Sequence of protein 1:
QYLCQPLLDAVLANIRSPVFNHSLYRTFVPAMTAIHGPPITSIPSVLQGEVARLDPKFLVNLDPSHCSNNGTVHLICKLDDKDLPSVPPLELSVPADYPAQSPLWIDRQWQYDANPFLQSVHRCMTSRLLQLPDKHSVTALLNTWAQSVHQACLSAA

Sequence of protein 2:
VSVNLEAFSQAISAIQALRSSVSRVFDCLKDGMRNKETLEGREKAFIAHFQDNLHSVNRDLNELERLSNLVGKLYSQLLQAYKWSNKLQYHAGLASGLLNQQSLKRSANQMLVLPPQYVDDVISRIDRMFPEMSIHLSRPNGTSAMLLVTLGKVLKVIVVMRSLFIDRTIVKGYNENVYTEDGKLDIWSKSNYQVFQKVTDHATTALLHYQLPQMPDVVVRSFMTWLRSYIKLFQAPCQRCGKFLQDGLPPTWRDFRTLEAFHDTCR

Residue-level contacts at the interface:
Residue K36 in protein 2 interacts with residue V643 in protein 1 (closest heavy-atom distance 3.7 Å).
Residue F56 in protein 2 contacts residue L621 in protein 1 (closest heavy-atom distance 3.7 Å).
Residue L35 in protein 2 contacts residue F642 in protein 1 (closest heavy-atom distance 3.7 Å).
Residue L60 in protein 2 interacts with residue L621 in protein 1 (closest heavy-atom distance 4.9 Å).
Residue M39 in protein 2 interacts with residue L638 in protein 1 (closest heavy-atom distance 4.8 Å).
Residue L35 in protein 2 is in contact with residue V625 in protein 1 (closest heavy-atom distance 4.6 Å).
Residue K36 in protein 2 contacts residue N635 in protein 1 (closest heavy-atom distance 4.9 Å).
Residue L60 in protein 2 is in contact with residue L622 in protein 1 (closest heavy-atom distance 4.3 Å).
Residue L67 in protein 2 contacts residue L617 in protein 1 (closest heavy-atom distance 3.8 Å).
Residue K36 in protein 2 is in contact with residue Y639 in protein 1 (closest heavy-atom distance 4.3 Å).
Residue E49 in protein 2 is in contact with residue R630 in protein 1 (closest heavy-atom distance 3.2 Å).
Residue D33 in protein 2 is in contact with residue H650 in protein 1 (closest heavy-atom distance 4.3 Å).
Residue G38 in protein 2 interacts with residue N635 in protein 1 (closest heavy-atom distance 4.2 Å).
Residue L35 in protein 2 interacts with residue L621 in protein 1 (closest heavy-atom distance 4.2 Å).
Residue S29 in protein 2 is in contact with residue M646 in protein 1 (closest heavy-atom distance 4.1 Å).
Residue D33 in protein 2 contacts residue M646 in protein 1 (closest heavy-atom distance 3.4 Å).
Residue F52 in protein 2 interacts with residue F634 in protein 1 (closest heavy-atom distance 4.0 Å).
Residue F52 in protein 2 is in contact with residue I629 in protein 1 (closest heavy-atom distance 4.4 Å).
Residue K36 in protein 2 is in contact with residue M646 in protein 1 (closest heavy-atom distance 4.7 Å).
Residue M39 in protein 2 interacts with residue I629 in protein 1 (closest heavy-atom distance 4.5 Å).
Residue K36 in protein 2 is in contact with residue L638 in protein 1 (closest heavy-atom distance 4.4 Å).
Residue F32 in protein 2 is in contact with residue M646 in protein 1 (closest heavy-atom distance 4.0 Å).
Residue L60 in protein 2 is in contact with residue C618 in protein 1 (closest heavy-atom distance 3.9 Å).
Residue E49 in protein 2 is in contact with residue I629 in protein 1 (closest heavy-atom distance 4.4 Å).
Residue F32 in protein 2 contacts residue F642 in protein 1 (closest heavy-atom distance 4.0 Å).
Residue F32 in protein 2 is in contact with residue L621 in protein 1 (closest heavy-atom distance 4.1 Å).
Residue V63 in protein 2 contacts residue C618 in protein 1 (closest heavy-atom distance 4.7 Å).
Residue Q57 in protein 2 interacts with residue L622 in protein 1 (closest heavy-atom distance 4.3 Å).
Residue F52 in protein 2 is in contact with residue L638 in protein 1 (closest heavy-atom distance 4.2 Å).
Residue H61 in protein 2 interacts with residue Q615 in protein 1 (closest heavy-atom distance 4.1 Å).
Residue G38 in protein 2 interacts with residue L638 in protein 1 (closest heavy-atom distance 3.6 Å).
Residue Q57 in protein 2 interacts with residue L626 in protein 1 (closest heavy-atom distance 4.8 Å).
Residue K36 in protein 2 contacts residue F642 in protein 1 (closest heavy-atom distance 4.3 Å).
Residue N64 in protein 2 contacts residue Y616 in protein 1 (closest heavy-atom distance 3.1 Å).
Residue M39 in protein 2 interacts with residue N635 in protein 1 (closest heavy-atom distance 4.5 Å).
Residue L35 in protein 2 is in contact with residue L638 in protein 1 (closest heavy-atom distance 3.4 Å).
Residue V31 in protein 2 interacts with residue L621 in protein 1 (closest heavy-atom distance 4.7 Å).
Residue S29 in protein 2 contacts residue H650 in protein 1 (closest heavy-atom distance 3.5 Å).
Residue F56 in protein 2 is in contact with residue L622 in protein 1 (closest heavy-atom distance 3.8 Å).
Residue I53 in protein 2 is in contact with residue L626 in protein 1 (closest heavy-atom distance 3.9 Å).
Residue I53 in protein 2 is in contact with residue I629 in protein 1 (closest heavy-atom distance 3.9 Å).
Residue N64 in protein 2 interacts with residue L617 in protein 1 (closest heavy-atom distance 4.5 Å).
Residue F52 in protein 2 contacts residue V625 in protein 1 (closest heavy-atom distance 3.6 Å).
Residue F56 in protein 2 contacts residue V625 in protein 1 (closest heavy-atom distance 3.4 Å).
Residue D37 in protein 2 interacts with residue N635 in protein 1 (closest heavy-atom distance 4.6 Å).
Residue N64 in protein 2 is in contact with residue C618 in protein 1 (closest heavy-atom distance 3.0 Å).
Residue N64 in protein 2 contacts residue Q615 in protein 1 (closest heavy-atom distance 3.6 Å).

These two protein chains interact to form a complex.